Sequence of the second protein:
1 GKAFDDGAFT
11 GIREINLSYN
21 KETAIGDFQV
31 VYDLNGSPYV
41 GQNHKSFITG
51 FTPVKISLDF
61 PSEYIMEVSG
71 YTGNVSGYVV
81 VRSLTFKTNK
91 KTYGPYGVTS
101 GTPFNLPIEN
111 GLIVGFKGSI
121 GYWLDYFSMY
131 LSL

Sequence of the first protein:
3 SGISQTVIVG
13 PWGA

Interface contacts:
Residue P107 in the second protein interacts with residue W14 in the first protein (closest heavy-atom distance 3.7 Å).
Residue L106 in the second protein is in contact with residue V11 in the first protein (closest heavy-atom distance 4.0 Å).
Residue P107 in the second protein contacts residue P13 in the first protein (closest heavy-atom distance 3.6 Å).
Residue N105 in the second protein is in contact with residue P13 in the first protein (closest heavy-atom distance 4.5 Å).
Residue S132 in the second protein is in contact with residue V9 in the first protein (closest heavy-atom distance 4.0 Å).
Residue I108 in the second protein interacts with residue V11 in the first protein (closest heavy-atom distance 4.5 Å).
Residue L106 in the second protein contacts residue W14 in the first protein (closest heavy-atom distance 4.2 Å).
Residue L133 in the second protein interacts with residue T8 in the first protein (closest heavy-atom distance 3.7 Å).
Residue L131 in the second protein is in contact with residue V9 in the first protein (closest heavy-atom distance 4.1 Å).
Residue E109 in the second protein is in contact with residue G12 in the first protein (closest heavy-atom distance 3.3 Å).
Residue G111 in the second protein is in contact with residue V9 in the first protein (closest heavy-atom distance 4.6 Å).
Residue E109 in the second protein interacts with residue V11 in the first protein (closest heavy-atom distance 4.5 Å).
Residue N105 in the second protein is in contact with residue W14 in the first protein (closest heavy-atom distance 3.0 Å).
Residue E109 in the second protein is in contact with residue P13 in the first protein (closest heavy-atom distance 3.9 Å).
Residue L133 in the second protein interacts with residue V9 in the first protein (closest heavy-atom distance 3.7 Å).
Residue P107 in the second protein interacts with residue I10 in the first protein (closest heavy-atom distance 4.7 Å).
Residue P107 in the second protein is in contact with residue V11 in the first protein (closest heavy-atom distance 3.4 Å).
Residue L133 in the second protein is in contact with residue Q7 in the first protein (closest heavy-atom distance 3.4 Å).
Residue N110 in the second protein contacts residue T8 in the first protein (closest heavy-atom distance 2.9 Å).
Residue I108 in the second protein is in contact with residue I10 in the first protein (closest heavy-atom distance 3.7 Å).
Residue L131 in the second protein interacts with residue V11 in the first protein (closest heavy-atom distance 3.7 Å).
Residue N110 in the second protein is in contact with residue Q7 in the first protein (closest heavy-atom distance 3.0 Å).
Residue N110 in the second protein contacts residue V9 in the first protein (closest heavy-atom distance 3.2 Å).
Residue P107 in the second protein contacts residue G12 in the first protein (closest heavy-atom distance 2.9 Å).
Residue I108 in the second protein is in contact with residue G12 in the first protein (closest heavy-atom distance 4.1 Å).
Residue E109 in the second protein contacts residue I10 in the first protein (closest heavy-atom distance 2.9 Å).
Residue N110 in the second protein interacts with residue I10 in the first protein (closest heavy-atom distance 2.9 Å).

These two protein chains interact to form a complex.